This data describes a binding interaction between two proteins.

Sequence of chain B:
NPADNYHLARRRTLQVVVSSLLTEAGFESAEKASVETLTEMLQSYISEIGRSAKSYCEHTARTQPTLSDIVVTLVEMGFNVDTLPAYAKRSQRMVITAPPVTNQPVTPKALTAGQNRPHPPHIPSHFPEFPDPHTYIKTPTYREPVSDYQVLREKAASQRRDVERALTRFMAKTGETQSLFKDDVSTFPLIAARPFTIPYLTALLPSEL

Interface contacts:
Residue I735 in chain A is in contact with residue R176 in chain B (closest heavy-atom distance 2.8 Å).
Residue Y781 in chain A interacts with residue E177 in chain B (closest heavy-atom distance 4.0 Å).
Residue N838 in chain A contacts residue P212 in chain B (closest heavy-atom distance 3.1 Å).
Residue S332 in chain A contacts residue P229 in chain B (closest heavy-atom distance 3.9 Å).
Residue T327 in chain A contacts residue Y223 in chain B (closest heavy-atom distance 4.4 Å).
Residue L819 in chain A contacts residue F204 in chain B (closest heavy-atom distance 2.3 Å).
Residue L273 in chain A interacts with residue Y223 in chain B (closest heavy-atom distance 2.7 Å).
Residue K780 in chain A is in contact with residue R184 in chain B (closest heavy-atom distance 3.6 Å).
Residue G881 in chain A interacts with residue P218 in chain B (closest heavy-atom distance 4.4 Å).
Residue Y846 in chain A is in contact with residue L227 in chain B (closest heavy-atom distance 2.6 Å).
Residue K841 in chain A is in contact with residue A216 in chain B (closest heavy-atom distance 3.6 Å).
Residue R173 in chain A contacts residue I221 in chain B (closest heavy-atom distance 4.5 Å).
Residue N838 in chain A is in contact with residue L213 in chain B (closest heavy-atom distance 2.3 Å).
Residue L842 in chain A is in contact with residue T191 in chain B (closest heavy-atom distance 4.1 Å).
Residue Y877 in chain A contacts residue A216 in chain B (closest heavy-atom distance 4.4 Å).
Residue T327 in chain A contacts residue L227 in chain B (closest heavy-atom distance 3.9 Å).
Residue N838 in chain A contacts residue I214 in chain B (closest heavy-atom distance 3.8 Å).
Residue C729 in chain A interacts with residue Y172 in chain B (closest heavy-atom distance 4.3 Å).
Residue L270 in chain A interacts with residue Y223 in chain B (closest heavy-atom distance 3.3 Å).
Residue Y781 in chain A contacts residue A180 in chain B (closest heavy-atom distance 4.1 Å).
Residue K841 in chain A is in contact with residue I214 in chain B (closest heavy-atom distance 4.0 Å).
Residue K780 in chain A is in contact with residue R183 in chain B (closest heavy-atom distance 2.7 Å).
Residue T834 in chain A contacts residue L213 in chain B (closest heavy-atom distance 3.4 Å).
Residue E832 in chain A interacts with residue R184 in chain B (closest heavy-atom distance 4.3 Å).
Residue S845 in chain A is in contact with residue A226 in chain B (closest heavy-atom distance 2.4 Å).
Residue Q272 in chain A contacts residue L228 in chain B (closest heavy-atom distance 4.4 Å).
Residue V736 in chain A is in contact with residue R176 in chain B (closest heavy-atom distance 3.9 Å).
Residue S845 in chain A contacts residue L227 in chain B (closest heavy-atom distance 4.4 Å).
Residue Q272 in chain A is in contact with residue L224 in chain B (closest heavy-atom distance 3.2 Å).
Residue L330 in chain A interacts with residue L227 in chain B (closest heavy-atom distance 3.3 Å).
Residue M334 in chain A is in contact with residue P229 in chain B (closest heavy-atom distance 3.2 Å).
Residue Y846 in chain A contacts residue A226 in chain B (closest heavy-atom distance 2.9 Å).
Residue H882 in chain A interacts with residue A216 in chain B (closest heavy-atom distance 4.3 Å).
Residue L273 in chain A contacts residue L224 in chain B (closest heavy-atom distance 3.5 Å).
Residue M334 in chain A is in contact with residue E231 in chain B (closest heavy-atom distance 3.7 Å).
Residue R835 in chain A is in contact with residue E187 in chain B (closest heavy-atom distance 3.5 Å).
Residue N328 in chain A is in contact with residue L227 in chain B (closest heavy-atom distance 4.5 Å).
Residue Y781 in chain A interacts with residue R176 in chain B (closest heavy-atom distance 3.4 Å).
Residue M839 in chain A is in contact with residue T191 in chain B (closest heavy-atom distance 3.8 Å).
Residue R835 in chain A is in contact with residue R184 in chain B (closest heavy-atom distance 2.5 Å).
Residue R847 in chain A contacts residue L227 in chain B (closest heavy-atom distance 3.6 Å).
Residue L830 in chain A contacts residue L203 in chain B (closest heavy-atom distance 4.2 Å).
Residue T834 in chain A is in contact with residue L203 in chain B (closest heavy-atom distance 4.0 Å).
Residue L842 in chain A interacts with residue I214 in chain B (closest heavy-atom distance 3.1 Å).
Residue H848 in chain A interacts with residue P222 in chain B (closest heavy-atom distance 4.4 Å).
Residue L276 in chain A contacts residue L227 in chain B (closest heavy-atom distance 3.8 Å).
Residue H848 in chain A is in contact with residue A226 in chain B (closest heavy-atom distance 3.8 Å).
Residue T818 in chain A interacts with residue F204 in chain B (closest heavy-atom distance 3.9 Å).
Residue P271 in chain A interacts with residue Y223 in chain B (closest heavy-atom distance 3.4 Å).
Residue R847 in chain A interacts with residue A226 in chain B (closest heavy-atom distance 4.2 Å).
Residue L276 in chain A contacts residue L228 in chain B (closest heavy-atom distance 3.8 Å).
Residue C732 in chain A contacts residue Y172 in chain B (closest heavy-atom distance 3.8 Å).
Residue F883 in chain A interacts with residue P222 in chain B (closest heavy-atom distance 4.4 Å).
Residue L819 in chain A is in contact with residue F211 in chain B (closest heavy-atom distance 4.2 Å).
Residue L842 in chain A contacts residue M194 in chain B (closest heavy-atom distance 4.2 Å).
Residue P844 in chain A is in contact with residue T225 in chain B (closest heavy-atom distance 2.9 Å).
Residue S845 in chain A interacts with residue T225 in chain B (closest heavy-atom distance 4.0 Å).
Residue R827 in chain A is in contact with residue F211 in chain B (closest heavy-atom distance 4.5 Å).
Residue G881 in chain A interacts with residue F219 in chain B (closest heavy-atom distance 3.8 Å).
Residue V166 in chain A contacts residue T220 in chain B (closest heavy-atom distance 3.4 Å).

Sequence of chain A:
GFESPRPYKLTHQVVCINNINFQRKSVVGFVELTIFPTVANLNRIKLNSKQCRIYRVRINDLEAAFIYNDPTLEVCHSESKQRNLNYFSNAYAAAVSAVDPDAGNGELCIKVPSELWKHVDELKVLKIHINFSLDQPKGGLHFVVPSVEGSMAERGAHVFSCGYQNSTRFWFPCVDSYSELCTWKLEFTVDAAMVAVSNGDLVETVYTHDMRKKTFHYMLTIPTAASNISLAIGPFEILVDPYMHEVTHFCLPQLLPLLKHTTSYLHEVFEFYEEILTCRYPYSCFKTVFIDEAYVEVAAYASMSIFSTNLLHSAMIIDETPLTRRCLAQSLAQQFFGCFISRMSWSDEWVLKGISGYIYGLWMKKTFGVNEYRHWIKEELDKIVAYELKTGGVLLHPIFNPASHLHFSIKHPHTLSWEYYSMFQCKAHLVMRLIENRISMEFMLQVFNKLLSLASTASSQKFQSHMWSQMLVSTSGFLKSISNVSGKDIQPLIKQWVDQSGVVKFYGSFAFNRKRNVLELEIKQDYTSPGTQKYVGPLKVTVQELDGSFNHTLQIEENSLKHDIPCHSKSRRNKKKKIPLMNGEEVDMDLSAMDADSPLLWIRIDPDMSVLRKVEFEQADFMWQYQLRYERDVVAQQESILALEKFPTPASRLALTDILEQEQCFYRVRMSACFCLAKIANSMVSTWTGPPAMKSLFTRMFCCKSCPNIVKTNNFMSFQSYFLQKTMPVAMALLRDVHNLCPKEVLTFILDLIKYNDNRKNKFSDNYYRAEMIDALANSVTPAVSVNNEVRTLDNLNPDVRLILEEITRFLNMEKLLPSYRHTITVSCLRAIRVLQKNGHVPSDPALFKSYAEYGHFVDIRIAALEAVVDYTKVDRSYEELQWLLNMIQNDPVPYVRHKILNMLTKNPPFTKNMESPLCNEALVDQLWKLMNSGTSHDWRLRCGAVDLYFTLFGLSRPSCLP